Sequence of chain B:
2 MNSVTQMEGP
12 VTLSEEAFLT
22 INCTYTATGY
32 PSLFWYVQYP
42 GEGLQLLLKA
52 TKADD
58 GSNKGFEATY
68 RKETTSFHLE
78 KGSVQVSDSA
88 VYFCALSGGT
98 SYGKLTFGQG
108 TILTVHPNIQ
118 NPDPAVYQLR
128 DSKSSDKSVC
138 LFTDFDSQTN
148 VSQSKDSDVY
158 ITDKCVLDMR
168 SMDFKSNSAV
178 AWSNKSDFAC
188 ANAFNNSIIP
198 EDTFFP

Contacts between the two chains:
Residue Y99 in chain B contacts residue P6 in chain A (closest heavy-atom distance 3.9 Å).
Residue T29 in chain B is in contact with residue F3 in chain A (closest heavy-atom distance 4.6 Å).
Residue Y99 in chain B is in contact with residue E7 in chain A (closest heavy-atom distance 4.8 Å).
Residue T97 in chain B contacts residue P4 in chain A (closest heavy-atom distance 4.0 Å).
Residue G30 in chain B contacts residue F3 in chain A (closest heavy-atom distance 4.4 Å).
Residue G96 in chain B contacts residue P6 in chain A (closest heavy-atom distance 3.8 Å).

This data describes a binding interaction between two proteins.

Sequence of chain A:
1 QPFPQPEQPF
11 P